Sequence of chain A:
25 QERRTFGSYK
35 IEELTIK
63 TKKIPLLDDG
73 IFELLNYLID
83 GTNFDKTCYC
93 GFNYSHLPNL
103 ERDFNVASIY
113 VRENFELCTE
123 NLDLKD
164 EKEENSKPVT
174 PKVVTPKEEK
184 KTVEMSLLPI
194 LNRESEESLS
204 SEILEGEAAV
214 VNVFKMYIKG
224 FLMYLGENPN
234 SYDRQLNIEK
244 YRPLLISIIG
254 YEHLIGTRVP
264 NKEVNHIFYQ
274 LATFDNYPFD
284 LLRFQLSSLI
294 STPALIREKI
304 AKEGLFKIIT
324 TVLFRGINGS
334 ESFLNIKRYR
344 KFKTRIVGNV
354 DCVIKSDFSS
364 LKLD

This data describes a binding interaction between two proteins.

Sequence of chain B:
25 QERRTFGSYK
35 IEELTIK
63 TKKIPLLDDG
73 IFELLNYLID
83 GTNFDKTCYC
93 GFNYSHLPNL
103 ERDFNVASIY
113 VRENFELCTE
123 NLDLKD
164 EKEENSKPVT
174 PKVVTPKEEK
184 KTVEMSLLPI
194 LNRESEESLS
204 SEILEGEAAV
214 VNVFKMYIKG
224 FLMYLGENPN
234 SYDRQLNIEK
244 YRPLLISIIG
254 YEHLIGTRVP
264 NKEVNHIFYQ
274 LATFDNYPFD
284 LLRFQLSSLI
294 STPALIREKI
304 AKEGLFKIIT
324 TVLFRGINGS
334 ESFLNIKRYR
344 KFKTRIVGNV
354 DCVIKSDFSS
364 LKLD

Residue-level contacts at the interface:
Residue V350 in chain A contacts residue L326 in chain B (closest heavy-atom distance 4.6 Å).
Residue V356 in chain A contacts residue S333 in chain B (closest heavy-atom distance 3.9 Å).
Residue C355 in chain A is in contact with residue G332 in chain B (closest heavy-atom distance 3.2 Å).
Residue N352 in chain A contacts residue G332 in chain B (closest heavy-atom distance 4.3 Å).
Residue V356 in chain A contacts residue G332 in chain B (closest heavy-atom distance 3.3 Å).
Residue N352 in chain A interacts with residue E334 in chain B (closest heavy-atom distance 2.7 Å).
Residue I357 in chain A interacts with residue G332 in chain B (closest heavy-atom distance 4.3 Å).
Residue C355 in chain A is in contact with residue K302 in chain B (closest heavy-atom distance 4.1 Å).
Residue G351 in chain A contacts residue F336 in chain B (closest heavy-atom distance 4.8 Å).
Residue G351 in chain A contacts residue E334 in chain B (closest heavy-atom distance 3.5 Å).
Residue I357 in chain A is in contact with residue N331 in chain B (closest heavy-atom distance 2.8 Å).
Residue V356 in chain A is in contact with residue N331 in chain B (closest heavy-atom distance 2.9 Å).
Residue N352 in chain A is in contact with residue S333 in chain B (closest heavy-atom distance 3.7 Å).
Residue I357 in chain A interacts with residue I299 in chain B (closest heavy-atom distance 3.8 Å).
Residue I357 in chain A is in contact with residue P296 in chain B (closest heavy-atom distance 3.3 Å).
Residue C355 in chain A contacts residue E334 in chain B (closest heavy-atom distance 4.0 Å).
Residue V353 in chain A contacts residue E334 in chain B (closest heavy-atom distance 5.0 Å).
Residue G351 in chain A is in contact with residue L326 in chain B (closest heavy-atom distance 4.9 Å).
Residue N352 in chain A contacts residue L326 in chain B (closest heavy-atom distance 4.8 Å).
Residue I349 in chain A interacts with residue F336 in chain B (closest heavy-atom distance 3.4 Å).
Residue I357 in chain A interacts with residue I330 in chain B (closest heavy-atom distance 4.5 Å).
Residue C355 in chain A contacts residue N331 in chain B (closest heavy-atom distance 4.5 Å).
Residue V353 in chain A interacts with residue G332 in chain B (closest heavy-atom distance 4.9 Å).
Residue N352 in chain A interacts with residue K310 in chain B (closest heavy-atom distance 4.9 Å).
Residue C355 in chain A interacts with residue I299 in chain B (closest heavy-atom distance 4.9 Å).